Sequence of the first protein:
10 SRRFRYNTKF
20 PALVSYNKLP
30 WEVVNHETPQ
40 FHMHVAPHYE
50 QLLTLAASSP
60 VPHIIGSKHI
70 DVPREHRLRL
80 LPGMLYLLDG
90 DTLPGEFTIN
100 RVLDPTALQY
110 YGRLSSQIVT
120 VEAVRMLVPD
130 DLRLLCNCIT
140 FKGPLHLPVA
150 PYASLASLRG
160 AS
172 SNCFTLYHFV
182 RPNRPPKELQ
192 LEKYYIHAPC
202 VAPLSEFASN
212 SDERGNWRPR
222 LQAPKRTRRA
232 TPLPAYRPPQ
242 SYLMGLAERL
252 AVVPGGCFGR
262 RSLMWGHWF

Sequence of the second protein:
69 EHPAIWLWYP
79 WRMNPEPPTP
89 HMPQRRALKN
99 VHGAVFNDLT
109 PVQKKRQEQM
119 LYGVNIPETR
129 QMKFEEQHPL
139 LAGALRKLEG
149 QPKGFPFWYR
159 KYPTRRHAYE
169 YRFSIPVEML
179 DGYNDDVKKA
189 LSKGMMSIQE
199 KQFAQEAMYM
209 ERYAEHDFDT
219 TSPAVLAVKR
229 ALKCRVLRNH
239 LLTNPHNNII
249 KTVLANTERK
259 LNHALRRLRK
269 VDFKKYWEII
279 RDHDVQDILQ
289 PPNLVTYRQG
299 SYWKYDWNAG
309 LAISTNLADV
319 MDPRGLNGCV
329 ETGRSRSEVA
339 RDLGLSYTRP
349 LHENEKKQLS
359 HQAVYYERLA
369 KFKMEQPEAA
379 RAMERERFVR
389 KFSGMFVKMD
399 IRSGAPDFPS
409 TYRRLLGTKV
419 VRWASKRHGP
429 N

Contacts between the two chains:
Residue V395 in the second protein is in contact with residue P20 in the first protein (closest heavy-atom distance 3.7 Å).
Residue F390 in the second protein is in contact with residue Y25 in the first protein (closest heavy-atom distance 4.0 Å).
Residue F390 in the second protein interacts with residue V23 in the first protein (closest heavy-atom distance 3.3 Å).
Residue V395 in the second protein contacts residue F19 in the first protein (closest heavy-atom distance 4.1 Å).
Residue M397 in the second protein is in contact with residue T17 in the first protein (closest heavy-atom distance 3.8 Å).
Residue K389 in the second protein interacts with residue L22 in the first protein (closest heavy-atom distance 3.1 Å).
Residue F386 in the second protein is in contact with residue V23 in the first protein (closest heavy-atom distance 3.7 Å).
Residue M397 in the second protein interacts with residue K18 in the first protein (closest heavy-atom distance 2.9 Å).
Residue K389 in the second protein is in contact with residue V23 in the first protein (closest heavy-atom distance 4.6 Å).
Residue V395 in the second protein interacts with residue K18 in the first protein (closest heavy-atom distance 4.6 Å).
Residue K389 in the second protein contacts residue P20 in the first protein (closest heavy-atom distance 4.1 Å).
Residue K396 in the second protein interacts with residue F19 in the first protein (closest heavy-atom distance 3.8 Å).
Residue F386 in the second protein contacts residue L22 in the first protein (closest heavy-atom distance 3.5 Å).
Residue K396 in the second protein is in contact with residue K18 in the first protein (closest heavy-atom distance 3.5 Å).

This data describes a binding interaction between two proteins.